Sequence of chain A:
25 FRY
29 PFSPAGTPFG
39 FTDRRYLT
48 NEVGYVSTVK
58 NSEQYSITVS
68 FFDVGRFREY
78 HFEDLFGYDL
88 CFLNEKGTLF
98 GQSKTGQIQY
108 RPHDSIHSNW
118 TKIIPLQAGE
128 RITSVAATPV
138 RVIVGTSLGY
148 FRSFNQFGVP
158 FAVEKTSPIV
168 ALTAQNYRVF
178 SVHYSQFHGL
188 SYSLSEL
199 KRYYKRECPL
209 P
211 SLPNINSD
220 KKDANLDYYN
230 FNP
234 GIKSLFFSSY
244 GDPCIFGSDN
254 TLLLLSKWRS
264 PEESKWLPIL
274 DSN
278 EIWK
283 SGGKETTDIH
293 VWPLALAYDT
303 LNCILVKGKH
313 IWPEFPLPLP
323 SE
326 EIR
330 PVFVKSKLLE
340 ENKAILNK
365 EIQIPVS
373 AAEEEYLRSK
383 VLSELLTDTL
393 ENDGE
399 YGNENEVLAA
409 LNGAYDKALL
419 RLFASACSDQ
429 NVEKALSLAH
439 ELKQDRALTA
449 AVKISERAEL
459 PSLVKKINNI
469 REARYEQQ

Residue-level contacts at the interface:
Residue E161 in chain A is in contact with residue P271 in chain B (closest heavy-atom distance 4.0 Å).
Residue H114 in chain A contacts residue E431 in chain B (closest heavy-atom distance 2.9 Å).
Residue A159 in chain A is in contact with residue L379 in chain B (closest heavy-atom distance 4.5 Å).
Residue E205 in chain A is in contact with residue P207 in chain B (closest heavy-atom distance 3.1 Å).
Residue K162 in chain A contacts residue D252 in chain B (closest heavy-atom distance 4.4 Å).
Residue V156 in chain A contacts residue S435 in chain B (closest heavy-atom distance 4.1 Å).
Residue F184 in chain A interacts with residue Y181 in chain B (closest heavy-atom distance 3.6 Å).
Residue P157 in chain A interacts with residue L379 in chain B (closest heavy-atom distance 3.8 Å).
Residue R149 in chain A interacts with residue P330 in chain B (closest heavy-atom distance 2.8 Å).
Residue P122 in chain A contacts residue V331 in chain B (closest heavy-atom distance 3.8 Å).
Residue K162 in chain A is in contact with residue P209 in chain B (closest heavy-atom distance 2.8 Å).
Residue Q124 in chain A contacts residue D274 in chain B (closest heavy-atom distance 4.0 Å).
Residue P157 in chain A is in contact with residue E375 in chain B (closest heavy-atom distance 3.6 Å).
Residue K162 in chain A interacts with residue L256 in chain B (closest heavy-atom distance 3.8 Å).
Residue T163 in chain A is in contact with residue P209 in chain B (closest heavy-atom distance 3.5 Å).
Residue F154 in chain A is in contact with residue K432 in chain B (closest heavy-atom distance 3.7 Å).
Residue Y201 in chain A interacts with residue E265 in chain B (closest heavy-atom distance 2.7 Å).
Residue I120 in chain A is in contact with residue S335 in chain B (closest heavy-atom distance 4.2 Å).
Residue F154 in chain A interacts with residue E431 in chain B (closest heavy-atom distance 3.6 Å).
Residue K119 in chain A interacts with residue E375 in chain B (closest heavy-atom distance 3.3 Å).
Residue F158 in chain A contacts residue E439 in chain B (closest heavy-atom distance 3.5 Å).
Residue Y147 in chain A is in contact with residue P330 in chain B (closest heavy-atom distance 4.3 Å).
Residue H185 in chain A interacts with residue L187 in chain B (closest heavy-atom distance 3.9 Å).
Residue I120 in chain A contacts residue K336 in chain B (closest heavy-atom distance 3.7 Å).
Residue Y201 in chain A interacts with residue S267 in chain B (closest heavy-atom distance 4.2 Å).
Residue F184 in chain A is in contact with residue L187 in chain B (closest heavy-atom distance 2.7 Å).
Residue R204 in chain A contacts residue K268 in chain B (closest heavy-atom distance 4.3 Å).
Residue K162 in chain A contacts residue P271 in chain B (closest heavy-atom distance 3.8 Å).
Residue E161 in chain A is in contact with residue W269 in chain B (closest heavy-atom distance 3.5 Å).
Residue P122 in chain A is in contact with residue V333 in chain B (closest heavy-atom distance 3.9 Å).
Residue K199 in chain A is in contact with residue K268 in chain B (closest heavy-atom distance 3.0 Å).
Residue V156 in chain A is in contact with residue K432 in chain B (closest heavy-atom distance 4.1 Å).
Residue V156 in chain A interacts with residue L436 in chain B (closest heavy-atom distance 3.8 Å).
Residue H185 in chain A contacts residue P209 in chain B (closest heavy-atom distance 4.3 Å).
Residue S164 in chain A contacts residue P209 in chain B (closest heavy-atom distance 4.0 Å).
Residue R204 in chain A is in contact with residue S267 in chain B (closest heavy-atom distance 3.2 Å).
Residue F154 in chain A is in contact with residue S435 in chain B (closest heavy-atom distance 3.5 Å).
Residue N152 in chain A contacts residue S435 in chain B (closest heavy-atom distance 3.5 Å).
Residue Y147 in chain A is in contact with residue T254 in chain B (closest heavy-atom distance 3.8 Å).
Residue P264 in chain A interacts with residue E265 in chain B (closest heavy-atom distance 4.2 Å).
Residue P122 in chain A contacts residue F332 in chain B (closest heavy-atom distance 3.4 Å).
Residue K199 in chain A contacts residue E266 in chain B (closest heavy-atom distance 3.2 Å).
Residue K162 in chain A is in contact with residue S211 in chain B (closest heavy-atom distance 3.4 Å).
Residue V160 in chain A interacts with residue P271 in chain B (closest heavy-atom distance 3.5 Å).
Residue H185 in chain A is in contact with residue L208 in chain B (closest heavy-atom distance 2.8 Å).
Residue V160 in chain A interacts with residue V331 in chain B (closest heavy-atom distance 4.5 Å).
Residue F158 in chain A interacts with residue K382 in chain B (closest heavy-atom distance 3.0 Å).
Residue P157 in chain A interacts with residue Y378 in chain B (closest heavy-atom distance 3.2 Å).
Residue V160 in chain A is in contact with residue P330 in chain B (closest heavy-atom distance 3.9 Å).
Residue E161 in chain A interacts with residue K268 in chain B (closest heavy-atom distance 3.9 Å).
Residue F184 in chain A is in contact with residue L212 in chain B (closest heavy-atom distance 3.4 Å).
Residue I120 in chain A is in contact with residue V333 in chain B (closest heavy-atom distance 3.3 Å).
Residue P122 in chain A contacts residue P330 in chain B (closest heavy-atom distance 4.0 Å).
Residue K162 in chain A is in contact with residue W269 in chain B (closest heavy-atom distance 2.8 Å).
Residue Y147 in chain A interacts with residue P271 in chain B (closest heavy-atom distance 3.6 Å).
Residue V160 in chain A is in contact with residue L270 in chain B (closest heavy-atom distance 3.5 Å).
Residue F158 in chain A interacts with residue L379 in chain B (closest heavy-atom distance 3.9 Å).
Residue F184 in chain A is in contact with residue G186 in chain B (closest heavy-atom distance 3.2 Å).
Residue R200 in chain A is in contact with residue E265 in chain B (closest heavy-atom distance 2.6 Å).
Residue L145 in chain A interacts with residue S211 in chain B (closest heavy-atom distance 4.2 Å).

This data describes a binding interaction between two proteins.

Sequence of chain B:
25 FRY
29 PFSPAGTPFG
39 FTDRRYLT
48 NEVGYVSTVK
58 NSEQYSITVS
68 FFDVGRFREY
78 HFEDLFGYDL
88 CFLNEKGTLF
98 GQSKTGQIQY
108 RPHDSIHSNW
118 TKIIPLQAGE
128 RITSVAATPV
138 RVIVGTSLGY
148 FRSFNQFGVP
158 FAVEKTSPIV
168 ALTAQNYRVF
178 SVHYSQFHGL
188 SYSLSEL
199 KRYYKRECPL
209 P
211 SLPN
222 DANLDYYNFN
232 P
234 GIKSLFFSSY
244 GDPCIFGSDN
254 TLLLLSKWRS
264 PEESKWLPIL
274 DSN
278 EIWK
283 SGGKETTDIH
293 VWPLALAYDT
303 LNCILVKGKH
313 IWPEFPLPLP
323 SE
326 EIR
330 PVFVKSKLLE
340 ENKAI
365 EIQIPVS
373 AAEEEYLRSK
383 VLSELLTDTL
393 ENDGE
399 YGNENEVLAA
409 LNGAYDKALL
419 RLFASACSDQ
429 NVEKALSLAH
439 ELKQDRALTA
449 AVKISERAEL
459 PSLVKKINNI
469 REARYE